Sequence of chain B:
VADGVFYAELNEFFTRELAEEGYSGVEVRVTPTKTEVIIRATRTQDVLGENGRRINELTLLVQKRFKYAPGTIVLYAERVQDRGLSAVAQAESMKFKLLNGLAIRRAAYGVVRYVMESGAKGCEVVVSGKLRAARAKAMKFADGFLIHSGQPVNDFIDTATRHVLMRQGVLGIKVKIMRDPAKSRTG

Sequence of chain A:
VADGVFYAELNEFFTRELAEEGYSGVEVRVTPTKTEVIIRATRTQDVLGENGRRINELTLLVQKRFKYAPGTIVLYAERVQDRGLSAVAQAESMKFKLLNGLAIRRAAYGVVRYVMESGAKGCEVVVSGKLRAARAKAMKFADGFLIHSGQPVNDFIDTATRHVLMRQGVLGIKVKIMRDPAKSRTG

This data describes a binding interaction between two proteins.

Contacts between the two chains:
Residue R177 in chain B interacts with residue E107 in chain A (closest heavy-atom distance 2.2 Å).
Residue G187 in chain B contacts residue V141 in chain A (closest heavy-atom distance 3.7 Å).
Residue S143 in chain B is in contact with residue G187 in chain A (closest heavy-atom distance 2.8 Å).
Residue R177 in chain B interacts with residue V103 in chain A (closest heavy-atom distance 3.4 Å).
Residue V141 in chain B interacts with residue K189 in chain A (closest heavy-atom distance 2.9 Å).
Residue K189 in chain B is in contact with residue V140 in chain A (closest heavy-atom distance 3.4 Å).
Residue E107 in chain B is in contact with residue R177 in chain A (closest heavy-atom distance 2.2 Å).
Residue V142 in chain B is in contact with residue G187 in chain A (closest heavy-atom distance 3.2 Å).
Residue I188 in chain B contacts residue K110 in chain A (closest heavy-atom distance 3.7 Å).
Residue A175 in chain B interacts with residue V103 in chain A (closest heavy-atom distance 3.5 Å).
Residue E139 in chain B contacts residue K191 in chain A (closest heavy-atom distance 2.7 Å).
Residue E139 in chain B interacts with residue K189 in chain A (closest heavy-atom distance 3.7 Å).
Residue G137 in chain B contacts residue M193 in chain A (closest heavy-atom distance 2.8 Å).
Residue K191 in chain B contacts residue C138 in chain A (closest heavy-atom distance 3.3 Å).
Residue I188 in chain B interacts with residue L113 in chain A (closest heavy-atom distance 3.7 Å).
Residue K189 in chain B interacts with residue E139 in chain A (closest heavy-atom distance 3.7 Å).
Residue I192 in chain B interacts with residue G137 in chain A (closest heavy-atom distance 3.6 Å).
Residue I188 in chain B contacts residue M109 in chain A (closest heavy-atom distance 3.6 Å).
Residue K145 in chain B interacts with residue Q183 in chain A (closest heavy-atom distance 3.0 Å).
Residue L186 in chain B interacts with residue S143 in chain A (closest heavy-atom distance 3.3 Å).
Residue L113 in chain B interacts with residue M181 in chain A (closest heavy-atom distance 3.5 Å).
Residue G134 in chain B is in contact with residue K198 in chain A (closest heavy-atom distance 3.2 Å).
Residue D195 in chain B contacts residue G134 in chain A (closest heavy-atom distance 3.5 Å).
Residue A102 in chain B is in contact with residue A175 in chain A (closest heavy-atom distance 3.4 Å).
Residue V140 in chain B interacts with residue K189 in chain A (closest heavy-atom distance 3.4 Å).
Residue M181 in chain B contacts residue L113 in chain A (closest heavy-atom distance 3.5 Å).
Residue S143 in chain B contacts residue L186 in chain A (closest heavy-atom distance 3.3 Å).
Residue K191 in chain B interacts with residue E139 in chain A (closest heavy-atom distance 2.7 Å).
Residue K110 in chain B interacts with residue I188 in chain A (closest heavy-atom distance 3.7 Å).
Residue G137 in chain B is in contact with residue I192 in chain A (closest heavy-atom distance 3.6 Å).
Residue V141 in chain B interacts with residue G187 in chain A (closest heavy-atom distance 3.7 Å).
Residue L114 in chain B contacts residue L180 in chain A (closest heavy-atom distance 3.3 Å).
Residue K198 in chain B is in contact with residue G134 in chain A (closest heavy-atom distance 3.2 Å).
Residue M109 in chain B contacts residue I188 in chain A (closest heavy-atom distance 3.6 Å).
Residue A102 in chain B interacts with residue D173 in chain A (closest heavy-atom distance 3.6 Å).
Residue L180 in chain B interacts with residue L114 in chain A (closest heavy-atom distance 3.3 Å).
Residue V103 in chain B interacts with residue R177 in chain A (closest heavy-atom distance 3.4 Å).
Residue G99 in chain B is in contact with residue I192 in chain A (closest heavy-atom distance 3.7 Å).
Residue L114 in chain B interacts with residue V179 in chain A (closest heavy-atom distance 3.6 Å).
Residue K189 in chain B interacts with residue V141 in chain A (closest heavy-atom distance 2.9 Å).
Residue M193 in chain B contacts residue K136 in chain A (closest heavy-atom distance 2.9 Å).
Residue A102 in chain B contacts residue T174 in chain A (closest heavy-atom distance 3.7 Å).
Residue V141 in chain B is in contact with residue I188 in chain A (closest heavy-atom distance 3.5 Å).
Residue T174 in chain B is in contact with residue A102 in chain A (closest heavy-atom distance 3.7 Å).
Residue D173 in chain B interacts with residue A102 in chain A (closest heavy-atom distance 3.6 Å).
Residue Q183 in chain B contacts residue K145 in chain A (closest heavy-atom distance 3.0 Å).
Residue V190 in chain B contacts residue E139 in chain A (closest heavy-atom distance 3.3 Å).
Residue G187 in chain B is in contact with residue S143 in chain A (closest heavy-atom distance 2.8 Å).
Residue M193 in chain B interacts with residue G137 in chain A (closest heavy-atom distance 2.8 Å).
Residue I188 in chain B contacts residue V141 in chain A (closest heavy-atom distance 3.5 Å).
Residue Q166 in chain B is in contact with residue Q166 in chain A (closest heavy-atom distance 3.7 Å).
Residue K136 in chain B contacts residue M193 in chain A (closest heavy-atom distance 2.9 Å).
Residue V103 in chain B is in contact with residue A175 in chain A (closest heavy-atom distance 3.5 Å).
Residue E139 in chain B contacts residue V190 in chain A (closest heavy-atom distance 3.3 Å).
Residue G187 in chain B contacts residue V142 in chain A (closest heavy-atom distance 3.2 Å).
Residue A175 in chain B contacts residue A102 in chain A (closest heavy-atom distance 3.4 Å).
Residue V179 in chain B interacts with residue L114 in chain A (closest heavy-atom distance 3.6 Å).
Residue G134 in chain B is in contact with residue D195 in chain A (closest heavy-atom distance 3.5 Å).
Residue C138 in chain B is in contact with residue K191 in chain A (closest heavy-atom distance 3.3 Å).
Residue L113 in chain B contacts residue I188 in chain A (closest heavy-atom distance 3.7 Å).